Sequence of chain B:
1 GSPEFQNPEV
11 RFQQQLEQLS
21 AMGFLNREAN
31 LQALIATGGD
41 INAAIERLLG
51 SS

Sequence of chain A:
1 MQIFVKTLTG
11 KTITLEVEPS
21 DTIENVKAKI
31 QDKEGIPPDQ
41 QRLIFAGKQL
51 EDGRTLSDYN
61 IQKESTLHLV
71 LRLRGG

This data describes a binding interaction between two proteins.

Residue-level contacts at the interface:
Residue T9 in chain A interacts with residue N42 in chain B (closest heavy-atom distance 3.9 Å).
Residue L71 in chain A is in contact with residue E46 in chain B (closest heavy-atom distance 3.3 Å).
Residue L8 in chain A contacts residue M22 in chain B (closest heavy-atom distance 3.3 Å).
Residue R42 in chain A interacts with residue L49 in chain B (closest heavy-atom distance 3.8 Å).
Residue R42 in chain A interacts with residue G50 in chain B (closest heavy-atom distance 4.1 Å).
Residue H68 in chain A is in contact with residue A21 in chain B (closest heavy-atom distance 4.2 Å).
Residue G47 in chain A interacts with residue F24 in chain B (closest heavy-atom distance 3.7 Å).
Residue H68 in chain A interacts with residue G23 in chain B (closest heavy-atom distance 3.9 Å).
Residue I44 in chain A is in contact with residue L49 in chain B (closest heavy-atom distance 3.7 Å).
Residue G47 in chain A contacts residue L25 in chain B (closest heavy-atom distance 4.0 Å).
Residue L8 in chain A is in contact with residue I45 in chain B (closest heavy-atom distance 3.6 Å).
Residue L8 in chain A is in contact with residue N42 in chain B (closest heavy-atom distance 3.2 Å).
Residue R42 in chain A is in contact with residue E46 in chain B (closest heavy-atom distance 3.0 Å).
Residue R42 in chain A contacts residue R47 in chain B (closest heavy-atom distance 5.0 Å).
Residue V70 in chain A contacts residue L49 in chain B (closest heavy-atom distance 3.6 Å).
Residue L8 in chain A contacts residue E46 in chain B (closest heavy-atom distance 4.0 Å).
Residue A46 in chain A contacts residue L25 in chain B (closest heavy-atom distance 3.3 Å).
Residue V70 in chain A contacts residue E46 in chain B (closest heavy-atom distance 3.6 Å).
Residue F45 in chain A is in contact with residue G23 in chain B (closest heavy-atom distance 4.9 Å).
Residue Q49 in chain A contacts residue G50 in chain B (closest heavy-atom distance 4.3 Å).
Residue R72 in chain A is in contact with residue R47 in chain B (closest heavy-atom distance 3.6 Å).
Residue A46 in chain A is in contact with residue F24 in chain B (closest heavy-atom distance 4.0 Å).
Residue G47 in chain A contacts residue G23 in chain B (closest heavy-atom distance 2.8 Å).
Residue V70 in chain A interacts with residue I45 in chain B (closest heavy-atom distance 4.2 Å).
Residue K6 in chain A interacts with residue M22 in chain B (closest heavy-atom distance 4.3 Å).
Residue T9 in chain A contacts residue M22 in chain B (closest heavy-atom distance 4.5 Å).
Residue Q49 in chain A contacts residue L49 in chain B (closest heavy-atom distance 3.2 Å).
Residue H68 in chain A contacts residue M22 in chain B (closest heavy-atom distance 3.2 Å).
Residue G10 in chain A contacts residue M22 in chain B (closest heavy-atom distance 4.0 Å).
Residue I44 in chain A is in contact with residue F24 in chain B (closest heavy-atom distance 4.3 Å).
Residue T7 in chain A interacts with residue M22 in chain B (closest heavy-atom distance 3.7 Å).
Residue L73 in chain A is in contact with residue E46 in chain B (closest heavy-atom distance 3.2 Å).
Residue I44 in chain A interacts with residue G23 in chain B (closest heavy-atom distance 3.9 Å).
Residue A46 in chain A is in contact with residue G23 in chain B (closest heavy-atom distance 3.5 Å).
Residue R72 in chain A is in contact with residue E46 in chain B (closest heavy-atom distance 3.3 Å).
Residue K48 in chain A contacts residue L25 in chain B (closest heavy-atom distance 4.1 Å).